Contacts between the two chains:
Residue V59 in chain B is in contact with residue F15 in chain A (closest heavy-atom distance 3.9 Å).
Residue L44 in chain B contacts residue L8 in chain A (closest heavy-atom distance 4.1 Å).
Residue L42 in chain B interacts with residue L8 in chain A (closest heavy-atom distance 3.7 Å).
Residue F137 in chain B contacts residue L10 in chain A (closest heavy-atom distance 3.9 Å).
Residue Q50 in chain B is in contact with residue T19 in chain A (closest heavy-atom distance 3.2 Å).
Residue I89 in chain B is in contact with residue A21 in chain A (closest heavy-atom distance 3.4 Å).
Residue S48 in chain B interacts with residue F15 in chain A (closest heavy-atom distance 3.1 Å).
Residue V131 in chain B interacts with residue L8 in chain A (closest heavy-atom distance 3.7 Å).
Residue E71 in chain B contacts residue M1 in chain A (closest heavy-atom distance 3.7 Å).
Residue T46 in chain B interacts with residue L11 in chain A (closest heavy-atom distance 3.7 Å).
Residue Y56 in chain B is in contact with residue P17 in chain A (closest heavy-atom distance 3.2 Å).
Residue I86 in chain B contacts residue A21 in chain A (closest heavy-atom distance 4.1 Å).
Residue G99 in chain B contacts residue F15 in chain A (closest heavy-atom distance 3.6 Å).
Residue G88 in chain B is in contact with residue A21 in chain A (closest heavy-atom distance 2.8 Å).
Residue M94 in chain B is in contact with residue P17 in chain A (closest heavy-atom distance 3.4 Å).
Residue V40 in chain B is in contact with residue T5 in chain A (closest heavy-atom distance 4.0 Å).
Residue F107 in chain B is in contact with residue L8 in chain A (closest heavy-atom distance 4.0 Å).
Residue L98 in chain B is in contact with residue F15 in chain A (closest heavy-atom distance 3.4 Å).
Residue D53 in chain B interacts with residue T23 in chain A (closest heavy-atom distance 3.5 Å).
Residue L44 in chain B is in contact with residue L11 in chain A (closest heavy-atom distance 3.9 Å).
Residue Y56 in chain B interacts with residue T16 in chain A (closest heavy-atom distance 2.8 Å).
Residue F133 in chain B interacts with residue L11 in chain A (closest heavy-atom distance 3.6 Å).
Residue Q50 in chain B is in contact with residue V18 in chain A (closest heavy-atom distance 3.9 Å).
Residue V40 in chain B is in contact with residue S4 in chain A (closest heavy-atom distance 2.9 Å).
Residue A87 in chain B contacts residue A21 in chain A (closest heavy-atom distance 3.4 Å).
Residue G88 in chain B is in contact with residue R22 in chain A (closest heavy-atom distance 3.5 Å).
Residue T72 in chain B contacts residue M1 in chain A (closest heavy-atom distance 3.0 Å).
Residue F133 in chain B interacts with residue L10 in chain A (closest heavy-atom distance 3.8 Å).
Residue V58 in chain B contacts residue F15 in chain A (closest heavy-atom distance 3.6 Å).
Residue E90 in chain B is in contact with residue A21 in chain A (closest heavy-atom distance 3.1 Å).
Residue N127 in chain B contacts residue I6 in chain A (closest heavy-atom distance 3.4 Å).
Residue S48 in chain B interacts with residue T16 in chain A (closest heavy-atom distance 2.9 Å).
Residue D53 in chain B contacts residue K20 in chain A (closest heavy-atom distance 3.3 Å).
Residue Y56 in chain B interacts with residue F15 in chain A (closest heavy-atom distance 3.8 Å).
Residue T46 in chain B interacts with residue L14 in chain A (closest heavy-atom distance 4.1 Å).
Residue D53 in chain B interacts with residue P24 in chain A (closest heavy-atom distance 3.2 Å).
Residue E70 in chain B is in contact with residue M1 in chain A (closest heavy-atom distance 3.6 Å).
Residue L42 in chain B is in contact with residue I6 in chain A (closest heavy-atom distance 3.6 Å).
Residue L42 in chain B interacts with residue A7 in chain A (closest heavy-atom distance 3.2 Å).
Residue S67 in chain B interacts with residue M1 in chain A (closest heavy-atom distance 2.7 Å).
Residue T65 in chain B contacts residue M1 in chain A (closest heavy-atom distance 3.9 Å).
Residue I86 in chain B interacts with residue V18 in chain A (closest heavy-atom distance 3.6 Å).
Residue D54 in chain B contacts residue P24 in chain A (closest heavy-atom distance 3.8 Å).
Residue E90 in chain B is in contact with residue R22 in chain A (closest heavy-atom distance 3.4 Å).
Residue Y56 in chain B contacts residue V18 in chain A (closest heavy-atom distance 3.8 Å).
Residue L136 in chain B interacts with residue L10 in chain A (closest heavy-atom distance 3.8 Å).
Residue L98 in chain B contacts residue V18 in chain A (closest heavy-atom distance 3.6 Å).
Residue V40 in chain B interacts with residue I6 in chain A (closest heavy-atom distance 3.6 Å).
Residue E90 in chain B is in contact with residue K20 in chain A (closest heavy-atom distance 3.3 Å).
Residue L128 in chain B contacts residue I6 in chain A (closest heavy-atom distance 3.8 Å).
Residue E39 in chain B interacts with residue S4 in chain A (closest heavy-atom distance 4.0 Å).
Residue F133 in chain B is in contact with residue A9 in chain A (closest heavy-atom distance 3.2 Å).
Residue A129 in chain B contacts residue I6 in chain A (closest heavy-atom distance 3.6 Å).
Residue V40 in chain B contacts residue Q3 in chain A (closest heavy-atom distance 3.8 Å).
Residue F133 in chain B is in contact with residue L8 in chain A (closest heavy-atom distance 4.1 Å).
Residue K41 in chain B interacts with residue K2 in chain A (closest heavy-atom distance 3.7 Å).
Residue D54 in chain B contacts residue R22 in chain A (closest heavy-atom distance 4.1 Å).
Residue D53 in chain B contacts residue T19 in chain A (closest heavy-atom distance 3.6 Å).
Residue M94 in chain B is in contact with residue V18 in chain A (closest heavy-atom distance 3.7 Å).
Residue E39 in chain B interacts with residue Q3 in chain A (closest heavy-atom distance 3.7 Å).

These two protein chains interact to form a complex.

Sequence of chain A:
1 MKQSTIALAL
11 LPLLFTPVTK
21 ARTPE

Sequence of chain B:
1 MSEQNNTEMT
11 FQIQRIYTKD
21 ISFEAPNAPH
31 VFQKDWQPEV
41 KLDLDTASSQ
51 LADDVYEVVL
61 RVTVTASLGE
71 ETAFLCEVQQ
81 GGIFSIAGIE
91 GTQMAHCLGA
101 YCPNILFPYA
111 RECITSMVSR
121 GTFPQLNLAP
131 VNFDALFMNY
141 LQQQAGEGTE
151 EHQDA